The following describes two proteins that form a bound complex.

Residue-level contacts at the interface:
Residue G217 in chain B contacts residue H62 in chain A (closest heavy-atom distance 4.2 Å).
Residue G217 in chain B interacts with residue Y63 in chain A (closest heavy-atom distance 3.7 Å).
Residue R218 in chain B is in contact with residue Y63 in chain A (closest heavy-atom distance 3.8 Å).
Residue A210 in chain B interacts with residue W102 in chain A (closest heavy-atom distance 3.5 Å).
Residue Y208 in chain B contacts residue V105 in chain A (closest heavy-atom distance 4.5 Å).
Residue F216 in chain B is in contact with residue Y63 in chain A (closest heavy-atom distance 2.9 Å).
Residue Y215 in chain B contacts residue H62 in chain A (closest heavy-atom distance 3.9 Å).
Residue F216 in chain B is in contact with residue H62 in chain A (closest heavy-atom distance 3.0 Å).
Residue Y215 in chain B interacts with residue D95 in chain A (closest heavy-atom distance 4.6 Å).
Residue Y208 in chain B interacts with residue K106 in chain A (closest heavy-atom distance 2.5 Å).
Residue P212 in chain B is in contact with residue L61 in chain A (closest heavy-atom distance 3.2 Å).
Residue A210 in chain B contacts residue L61 in chain A (closest heavy-atom distance 4.3 Å).
Residue A210 in chain B contacts residue Y101 in chain A (closest heavy-atom distance 4.8 Å).
Residue F216 in chain B interacts with residue L61 in chain A (closest heavy-atom distance 3.7 Å).
Residue E209 in chain B is in contact with residue Y101 in chain A (closest heavy-atom distance 2.8 Å).
Residue F216 in chain B is in contact with residue I58 in chain A (closest heavy-atom distance 4.1 Å).
Residue F216 in chain B interacts with residue L60 in chain A (closest heavy-atom distance 3.4 Å).
Residue E209 in chain B interacts with residue K106 in chain A (closest heavy-atom distance 3.5 Å).
Residue A210 in chain B is in contact with residue K106 in chain A (closest heavy-atom distance 3.5 Å).
Residue Y208 in chain B interacts with residue Y101 in chain A (closest heavy-atom distance 3.6 Å).

Sequence of chain A:
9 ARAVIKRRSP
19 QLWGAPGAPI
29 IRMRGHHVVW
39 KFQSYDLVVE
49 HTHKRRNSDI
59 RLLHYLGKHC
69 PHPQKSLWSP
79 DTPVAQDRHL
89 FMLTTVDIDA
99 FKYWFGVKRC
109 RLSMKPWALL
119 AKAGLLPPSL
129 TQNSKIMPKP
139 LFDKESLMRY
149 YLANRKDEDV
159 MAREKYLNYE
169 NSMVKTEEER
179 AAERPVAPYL

Sequence of chain B:
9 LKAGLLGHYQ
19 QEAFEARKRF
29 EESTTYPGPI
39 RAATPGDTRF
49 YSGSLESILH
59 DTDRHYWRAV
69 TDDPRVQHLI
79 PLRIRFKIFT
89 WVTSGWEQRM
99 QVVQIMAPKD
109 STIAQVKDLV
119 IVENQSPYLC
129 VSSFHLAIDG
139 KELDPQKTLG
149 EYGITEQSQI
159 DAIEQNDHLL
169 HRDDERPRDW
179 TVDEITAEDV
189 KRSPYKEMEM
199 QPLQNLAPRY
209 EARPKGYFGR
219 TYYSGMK